Sequence of protein 1:
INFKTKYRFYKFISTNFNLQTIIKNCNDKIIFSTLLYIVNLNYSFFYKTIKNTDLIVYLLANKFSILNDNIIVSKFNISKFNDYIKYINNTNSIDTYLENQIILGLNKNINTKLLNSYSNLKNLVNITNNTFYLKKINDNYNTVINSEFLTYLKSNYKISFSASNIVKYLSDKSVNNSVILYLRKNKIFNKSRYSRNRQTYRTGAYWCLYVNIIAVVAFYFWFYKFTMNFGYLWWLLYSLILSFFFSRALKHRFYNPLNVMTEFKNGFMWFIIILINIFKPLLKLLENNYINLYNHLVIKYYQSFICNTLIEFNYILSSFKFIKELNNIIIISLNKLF

This data describes a binding interaction between two proteins.

Residue-level contacts at the interface:
Residue R306 in protein 1 interacts with residue D124 in protein 2 (closest heavy-atom distance 3.2 Å).
Residue R306 in protein 1 interacts with residue Q126 in protein 2 (closest heavy-atom distance 4.0 Å).
Residue F299 in protein 1 is in contact with residue E128 in protein 2 (closest heavy-atom distance 4.8 Å).
Residue F299 in protein 1 is in contact with residue Q126 in protein 2 (closest heavy-atom distance 3.6 Å).
Residue R306 in protein 1 contacts residue F125 in protein 2 (closest heavy-atom distance 3.7 Å).
Residue R308 in protein 1 contacts residue D124 in protein 2 (closest heavy-atom distance 3.7 Å).
Residue N307 in protein 1 interacts with residue D124 in protein 2 (closest heavy-atom distance 4.4 Å).
Residue F299 in protein 1 is in contact with residue F125 in protein 2 (closest heavy-atom distance 3.6 Å).

Sequence of protein 2:
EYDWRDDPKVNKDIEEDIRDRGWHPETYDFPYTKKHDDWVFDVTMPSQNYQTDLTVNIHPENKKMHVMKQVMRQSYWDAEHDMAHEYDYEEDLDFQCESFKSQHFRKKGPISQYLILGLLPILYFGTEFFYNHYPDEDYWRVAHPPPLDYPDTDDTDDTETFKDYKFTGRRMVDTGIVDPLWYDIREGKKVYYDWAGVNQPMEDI